Sequence of chain B:
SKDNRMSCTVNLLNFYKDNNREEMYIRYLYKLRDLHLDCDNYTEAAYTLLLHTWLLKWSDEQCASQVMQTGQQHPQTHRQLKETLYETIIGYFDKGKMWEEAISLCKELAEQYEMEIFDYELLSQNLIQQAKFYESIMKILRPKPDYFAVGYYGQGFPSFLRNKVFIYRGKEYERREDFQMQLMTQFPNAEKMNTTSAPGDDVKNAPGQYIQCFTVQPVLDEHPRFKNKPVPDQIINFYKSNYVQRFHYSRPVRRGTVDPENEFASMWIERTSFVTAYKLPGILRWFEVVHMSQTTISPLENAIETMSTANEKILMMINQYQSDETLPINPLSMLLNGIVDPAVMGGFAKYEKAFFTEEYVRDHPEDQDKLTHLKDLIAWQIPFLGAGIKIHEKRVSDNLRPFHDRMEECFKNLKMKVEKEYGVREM

These two protein chains interact to form a complex.

Contacts between the two chains:
Residue M119 in chain B is in contact with residue K111 in chain A (closest heavy-atom distance 3.9 Å).
Residue P234 in chain B contacts residue E120 in chain A (closest heavy-atom distance 3.6 Å).
Residue L131 in chain B is in contact with residue Y138 in chain A (closest heavy-atom distance 3.8 Å).
Residue V235 in chain B is in contact with residue F122 in chain A (closest heavy-atom distance 4.0 Å).
Residue F122 in chain B contacts residue P236 in chain A (closest heavy-atom distance 3.7 Å).
Residue M142 in chain B contacts residue Y124 in chain A (closest heavy-atom distance 3.8 Å).
Residue R229 in chain B interacts with residue Y124 in chain A (closest heavy-atom distance 4.7 Å).
Residue F122 in chain B is in contact with residue V235 in chain A (closest heavy-atom distance 4.0 Å).
Residue I239 in chain B contacts residue Y124 in chain A (closest heavy-atom distance 3.5 Å).
Residue E118 in chain B interacts with residue K111 in chain A (closest heavy-atom distance 3.0 Å).
Residue A135 in chain B is in contact with residue L131 in chain A (closest heavy-atom distance 3.9 Å).
Residue I132 in chain B is in contact with residue A135 in chain A (closest heavy-atom distance 3.5 Å).
Residue M119 in chain B interacts with residue K233 in chain A (closest heavy-atom distance 4.0 Å).
Residue E125 in chain B contacts residue E139 in chain A (closest heavy-atom distance 2.6 Å).
Residue F230 in chain B interacts with residue F122 in chain A (closest heavy-atom distance 4.0 Å).
Residue F122 in chain B contacts residue F230 in chain A (closest heavy-atom distance 3.7 Å).
Residue Y124 in chain B contacts residue Y138 in chain A (closest heavy-atom distance 3.8 Å).
Residue K233 in chain B interacts with residue M119 in chain A (closest heavy-atom distance 4.2 Å).
Residue M119 in chain B contacts residue R229 in chain A (closest heavy-atom distance 4.4 Å).
Residue Y138 in chain B interacts with residue Y124 in chain A (closest heavy-atom distance 3.5 Å).
Residue E139 in chain B is in contact with residue E125 in chain A (closest heavy-atom distance 2.9 Å).
Residue E125 in chain B is in contact with residue K143 in chain A (closest heavy-atom distance 4.0 Å).
Residue S128 in chain B contacts residue K136 in chain A (closest heavy-atom distance 4.7 Å).
Residue F122 in chain B is in contact with residue I239 in chain A (closest heavy-atom distance 3.9 Å).
Residue L131 in chain B interacts with residue L131 in chain A (closest heavy-atom distance 3.8 Å).
Residue Q134 in chain B interacts with residue L131 in chain A (closest heavy-atom distance 3.6 Å).
Residue S128 in chain B interacts with residue E139 in chain A (closest heavy-atom distance 3.4 Å).
Residue R229 in chain B is in contact with residue F122 in chain A (closest heavy-atom distance 3.4 Å).
Residue P234 in chain B is in contact with residue I121 in chain A (closest heavy-atom distance 4.3 Å).
Residue E120 in chain B is in contact with residue P234 in chain A (closest heavy-atom distance 3.7 Å).
Residue I121 in chain B interacts with residue P234 in chain A (closest heavy-atom distance 4.5 Å).
Residue P236 in chain B contacts residue F122 in chain A (closest heavy-atom distance 3.5 Å).
Residue K233 in chain B interacts with residue F122 in chain A (closest heavy-atom distance 3.2 Å).
Residue F122 in chain B contacts residue R229 in chain A (closest heavy-atom distance 3.5 Å).
Residue Y124 in chain B contacts residue I239 in chain A (closest heavy-atom distance 3.4 Å).
Residue S128 in chain B interacts with residue Y138 in chain A (closest heavy-atom distance 4.6 Å).
Residue A135 in chain B interacts with residue I132 in chain A (closest heavy-atom distance 3.6 Å).
Residue Y138 in chain B is in contact with residue L131 in chain A (closest heavy-atom distance 3.7 Å).
Residue R229 in chain B contacts residue M119 in chain A (closest heavy-atom distance 3.5 Å).
Residue E118 in chain B contacts residue Y138 in chain A (closest heavy-atom distance 3.3 Å).
Residue L127 in chain B is in contact with residue Y138 in chain A (closest heavy-atom distance 3.4 Å).
Residue L131 in chain B contacts residue A135 in chain A (closest heavy-atom distance 3.9 Å).
Residue Y138 in chain B contacts residue E118 in chain A (closest heavy-atom distance 3.5 Å).
Residue P234 in chain B is in contact with residue F122 in chain A (closest heavy-atom distance 4.3 Å).
Residue I141 in chain B interacts with residue Y124 in chain A (closest heavy-atom distance 4.6 Å).
Residue K233 in chain B is in contact with residue E120 in chain A (closest heavy-atom distance 3.4 Å).
Residue F122 in chain B is in contact with residue K233 in chain A (closest heavy-atom distance 3.4 Å).
Residue A135 in chain B interacts with residue S128 in chain A (closest heavy-atom distance 2.9 Å).
Residue Y138 in chain B interacts with residue S128 in chain A (closest heavy-atom distance 4.5 Å).
Residue F122 in chain B is in contact with residue P234 in chain A (closest heavy-atom distance 4.5 Å).
Residue Y124 in chain B interacts with residue I141 in chain A (closest heavy-atom distance 4.3 Å).
Residue E120 in chain B is in contact with residue K233 in chain A (closest heavy-atom distance 3.5 Å).
Residue Y138 in chain B interacts with residue L127 in chain A (closest heavy-atom distance 3.4 Å).
Residue Y124 in chain B is in contact with residue M142 in chain A (closest heavy-atom distance 3.5 Å).
Residue R229 in chain B is in contact with residue E118 in chain A (closest heavy-atom distance 3.6 Å).
Residue K111 in chain B contacts residue E118 in chain A (closest heavy-atom distance 3.1 Å).
Residue E139 in chain B contacts residue S128 in chain A (closest heavy-atom distance 3.6 Å).
Residue L131 in chain B contacts residue Q134 in chain A (closest heavy-atom distance 3.8 Å).
Residue I239 in chain B contacts residue F122 in chain A (closest heavy-atom distance 3.8 Å).
Residue S128 in chain B interacts with residue A135 in chain A (closest heavy-atom distance 3.0 Å).

Sequence of chain A:
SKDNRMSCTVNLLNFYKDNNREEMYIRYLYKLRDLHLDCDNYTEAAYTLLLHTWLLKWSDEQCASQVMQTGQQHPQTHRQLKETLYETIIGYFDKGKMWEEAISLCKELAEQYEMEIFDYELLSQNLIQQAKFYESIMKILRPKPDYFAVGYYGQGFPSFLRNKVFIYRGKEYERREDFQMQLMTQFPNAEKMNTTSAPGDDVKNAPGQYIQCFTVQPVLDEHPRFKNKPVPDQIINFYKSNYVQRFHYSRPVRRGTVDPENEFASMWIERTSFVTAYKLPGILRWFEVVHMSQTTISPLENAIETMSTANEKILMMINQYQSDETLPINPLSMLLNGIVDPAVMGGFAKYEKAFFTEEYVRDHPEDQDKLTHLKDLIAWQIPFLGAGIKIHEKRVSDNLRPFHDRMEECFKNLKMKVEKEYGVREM